Sequence of chain A:
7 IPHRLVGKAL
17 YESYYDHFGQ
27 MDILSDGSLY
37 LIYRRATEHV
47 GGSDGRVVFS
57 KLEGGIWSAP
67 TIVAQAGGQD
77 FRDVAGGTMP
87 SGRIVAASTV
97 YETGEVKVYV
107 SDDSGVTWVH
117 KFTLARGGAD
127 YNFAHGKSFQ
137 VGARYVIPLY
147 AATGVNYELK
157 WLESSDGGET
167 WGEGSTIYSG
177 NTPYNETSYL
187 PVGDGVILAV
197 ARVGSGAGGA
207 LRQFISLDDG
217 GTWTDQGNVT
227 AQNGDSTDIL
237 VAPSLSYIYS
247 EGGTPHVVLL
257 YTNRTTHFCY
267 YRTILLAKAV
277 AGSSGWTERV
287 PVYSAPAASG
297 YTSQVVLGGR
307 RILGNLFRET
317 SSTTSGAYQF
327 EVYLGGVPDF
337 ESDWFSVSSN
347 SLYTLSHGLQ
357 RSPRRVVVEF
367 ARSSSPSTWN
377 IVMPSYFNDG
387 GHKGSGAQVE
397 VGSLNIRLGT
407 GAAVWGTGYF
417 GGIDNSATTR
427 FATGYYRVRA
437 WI

The following describes two proteins that form a bound complex.

Interface contacts:
Residue E247 in chain B contacts residue R306 in chain A (closest heavy-atom distance 2.7 Å).
Residue S246 in chain B interacts with residue R306 in chain A (closest heavy-atom distance 2.3 Å).
Residue S347 in chain B interacts with residue G417 in chain A (closest heavy-atom distance 3.5 Å).
Residue V395 in chain B interacts with residue I377 in chain A (closest heavy-atom distance 3.2 Å).
Residue G249 in chain B contacts residue Y329 in chain A (closest heavy-atom distance 3.5 Å).
Residue Y245 in chain B interacts with residue R306 in chain A (closest heavy-atom distance 3.1 Å).
Residue G248 in chain B is in contact with residue L330 in chain A (closest heavy-atom distance 2.9 Å).
Residue G248 in chain B contacts residue R306 in chain A (closest heavy-atom distance 3.3 Å).
Residue Q356 in chain B interacts with residue V286 in chain A (closest heavy-atom distance 3.5 Å).
Residue R361 in chain B interacts with residue R361 in chain A (closest heavy-atom distance 3.5 Å).
Residue P380 in chain B is in contact with residue M379 in chain A (closest heavy-atom distance 3.4 Å).
Residue V397 in chain B is in contact with residue T374 in chain A (closest heavy-atom distance 3.4 Å).
Residue Y382 in chain B interacts with residue Y382 in chain A (closest heavy-atom distance 3.5 Å).
Residue R360 in chain B interacts with residue R435 in chain A (closest heavy-atom distance 3.6 Å).
Residue G248 in chain B interacts with residue G331 in chain A (closest heavy-atom distance 3.3 Å).
Residue R360 in chain B is in contact with residue L330 in chain A (closest heavy-atom distance 2.9 Å).
Residue E396 in chain B interacts with residue N376 in chain A (closest heavy-atom distance 3.5 Å).
Residue G249 in chain B interacts with residue R307 in chain A (closest heavy-atom distance 3.0 Å).
Residue I438 in chain B interacts with residue L330 in chain A (closest heavy-atom distance 3.6 Å).
Residue R306 in chain B contacts residue R306 in chain A (closest heavy-atom distance 3.5 Å).
Residue S358 in chain B interacts with residue W375 in chain A (closest heavy-atom distance 3.1 Å).
Residue M379 in chain B contacts residue M379 in chain A (closest heavy-atom distance 3.5 Å).
Residue E247 in chain B is in contact with residue G332 in chain A (closest heavy-atom distance 3.3 Å).
Residue D190 in chain B is in contact with residue H9 in chain A (closest heavy-atom distance 2.7 Å).
Residue D190 in chain B contacts residue R10 in chain A (closest heavy-atom distance 2.9 Å).
Residue E396 in chain B contacts residue T374 in chain A (closest heavy-atom distance 3.5 Å).
Residue E247 in chain B contacts residue E247 in chain A (closest heavy-atom distance 3.3 Å).
Residue Y243 in chain B interacts with residue R307 in chain A (closest heavy-atom distance 3.4 Å).
Residue T406 in chain B interacts with residue F416 in chain A (closest heavy-atom distance 3.5 Å).
Residue I438 in chain B is in contact with residue Y329 in chain A (closest heavy-atom distance 3.6 Å).
Residue E396 in chain B is in contact with residue W375 in chain A (closest heavy-atom distance 3.3 Å).
Residue Q356 in chain B is in contact with residue E327 in chain A (closest heavy-atom distance 2.8 Å).
Residue V395 in chain B is in contact with residue N376 in chain A (closest heavy-atom distance 3.1 Å).
Residue Y245 in chain B contacts residue G304 in chain A (closest heavy-atom distance 3.3 Å).
Residue P187 in chain B interacts with residue P8 in chain A (closest heavy-atom distance 3.5 Å).
Residue V397 in chain B contacts residue W375 in chain A (closest heavy-atom distance 2.8 Å).
Residue P380 in chain B is in contact with residue S381 in chain A (closest heavy-atom distance 3.1 Å).
Residue D215 in chain B is in contact with residue G60 in chain A (closest heavy-atom distance 3.1 Å).
Residue Y245 in chain B is in contact with residue L303 in chain A (closest heavy-atom distance 3.6 Å).
Residue H388 in chain B interacts with residue N384 in chain A (closest heavy-atom distance 3.4 Å).
Residue T406 in chain B contacts residue G417 in chain A (closest heavy-atom distance 2.8 Å).
Residue G405 in chain B is in contact with residue F416 in chain A (closest heavy-atom distance 3.5 Å).
Residue G189 in chain B interacts with residue R10 in chain A (closest heavy-atom distance 3.5 Å).
Residue Q356 in chain B interacts with residue Y329 in chain A (closest heavy-atom distance 3.0 Å).
Residue R360 in chain B contacts residue G332 in chain A (closest heavy-atom distance 3.3 Å).
Residue H388 in chain B is in contact with residue Y415 in chain A (closest heavy-atom distance 3.3 Å).
Residue D190 in chain B contacts residue G61 in chain A (closest heavy-atom distance 3.1 Å).
Residue R360 in chain B contacts residue P334 in chain A (closest heavy-atom distance 3.5 Å).
Residue G304 in chain B contacts residue R306 in chain A (closest heavy-atom distance 3.0 Å).
Residue Q394 in chain B contacts residue W411 in chain A (closest heavy-atom distance 3.5 Å).
Residue G248 in chain B contacts residue V328 in chain A (closest heavy-atom distance 3.5 Å).
Residue Q394 in chain B contacts residue F416 in chain A (closest heavy-atom distance 3.5 Å).
Residue S381 in chain B is in contact with residue F416 in chain A (closest heavy-atom distance 3.5 Å).
Residue G407 in chain B is in contact with residue Y415 in chain A (closest heavy-atom distance 3.4 Å).
Residue G407 in chain B is in contact with residue F416 in chain A (closest heavy-atom distance 3.4 Å).
Residue D190 in chain B interacts with residue L58 in chain A (closest heavy-atom distance 3.2 Å).
Residue G405 in chain B is in contact with residue G417 in chain A (closest heavy-atom distance 3.0 Å).
Residue G248 in chain B is in contact with residue Y329 in chain A (closest heavy-atom distance 3.5 Å).
Residue Q356 in chain B interacts with residue V328 in chain A (closest heavy-atom distance 3.5 Å).
Residue Q394 in chain B contacts residue D420 in chain A (closest heavy-atom distance 2.9 Å).

Sequence of chain B:
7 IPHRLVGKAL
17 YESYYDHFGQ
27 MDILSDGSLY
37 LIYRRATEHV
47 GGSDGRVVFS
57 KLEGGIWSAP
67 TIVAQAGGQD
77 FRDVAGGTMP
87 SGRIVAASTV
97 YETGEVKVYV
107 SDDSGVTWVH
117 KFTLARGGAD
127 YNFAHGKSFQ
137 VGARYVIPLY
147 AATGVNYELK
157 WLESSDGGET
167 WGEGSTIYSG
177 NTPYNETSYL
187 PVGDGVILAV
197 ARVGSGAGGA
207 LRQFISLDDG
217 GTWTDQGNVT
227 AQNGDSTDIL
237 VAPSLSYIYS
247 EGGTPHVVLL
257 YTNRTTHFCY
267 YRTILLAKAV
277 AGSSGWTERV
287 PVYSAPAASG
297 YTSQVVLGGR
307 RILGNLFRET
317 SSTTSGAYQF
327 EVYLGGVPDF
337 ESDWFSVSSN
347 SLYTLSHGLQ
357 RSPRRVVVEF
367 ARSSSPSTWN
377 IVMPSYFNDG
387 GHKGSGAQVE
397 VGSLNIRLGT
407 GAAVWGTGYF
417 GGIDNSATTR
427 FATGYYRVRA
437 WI